Sequence of the second protein:
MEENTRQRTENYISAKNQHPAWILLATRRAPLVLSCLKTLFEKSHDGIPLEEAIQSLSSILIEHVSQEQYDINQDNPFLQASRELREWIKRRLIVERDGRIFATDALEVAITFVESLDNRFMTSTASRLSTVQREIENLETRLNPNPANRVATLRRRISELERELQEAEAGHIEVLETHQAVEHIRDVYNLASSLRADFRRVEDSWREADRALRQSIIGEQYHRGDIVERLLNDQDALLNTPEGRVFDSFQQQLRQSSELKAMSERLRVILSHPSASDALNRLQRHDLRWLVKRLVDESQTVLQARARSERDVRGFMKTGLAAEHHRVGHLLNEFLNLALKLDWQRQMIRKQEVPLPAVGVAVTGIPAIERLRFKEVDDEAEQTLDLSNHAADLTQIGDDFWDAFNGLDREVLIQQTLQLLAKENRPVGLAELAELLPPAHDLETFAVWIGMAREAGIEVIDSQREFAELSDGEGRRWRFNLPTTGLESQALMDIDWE

Interface contacts:
Residue R183 in the second protein is in contact with residue S249 in the first protein (closest heavy-atom distance 2.9 Å).
Residue R189 in the second protein interacts with residue E190 in the first protein (closest heavy-atom distance 2.6 Å).
Residue P200 in the second protein is in contact with residue I228 in the first protein (closest heavy-atom distance 2.8 Å).
Residue L250 in the second protein is in contact with residue S179 in the first protein (closest heavy-atom distance 3.0 Å).
Residue L220 in the second protein is in contact with residue L209 in the first protein (closest heavy-atom distance 3.0 Å).
Residue R321 in the second protein is in contact with residue E192 in the first protein (closest heavy-atom distance 2.6 Å).
Residue R63 in the second protein contacts residue T94 in the first protein (closest heavy-atom distance 2.3 Å).
Residue E190 in the second protein is in contact with residue E190 in the first protein (closest heavy-atom distance 2.3 Å).
Residue V206 in the second protein is in contact with residue L220 in the first protein (closest heavy-atom distance 3.0 Å).
Residue I213 in the second protein contacts residue I213 in the first protein (closest heavy-atom distance 3.1 Å).
Residue L209 in the second protein is in contact with residue L216 in the first protein (closest heavy-atom distance 2.9 Å).
Residue L220 in the second protein is in contact with residue R210 in the first protein (closest heavy-atom distance 3.0 Å).
Residue T64 in the second protein is in contact with residue S90 in the first protein (closest heavy-atom distance 3.1 Å).
Residue E97 in the second protein interacts with residue R63 in the first protein (closest heavy-atom distance 2.8 Å).
Residue T94 in the second protein contacts residue R63 in the first protein (closest heavy-atom distance 2.3 Å).
Residue T180 in the second protein interacts with residue V301 in the first protein (closest heavy-atom distance 3.1 Å).
Residue R61 in the second protein contacts residue E118 in the first protein (closest heavy-atom distance 2.7 Å).
Residue M177 in the second protein interacts with residue D253 in the first protein (closest heavy-atom distance 3.0 Å).
Residue R189 in the second protein contacts residue N193 in the first protein (closest heavy-atom distance 2.7 Å).
Residue T178 in the second protein is in contact with residue S249 in the first protein (closest heavy-atom distance 2.3 Å).
Residue L231 in the second protein interacts with residue R197 in the first protein (closest heavy-atom distance 3.0 Å).
Residue M318 in the second protein contacts residue Q188 in the first protein (closest heavy-atom distance 2.7 Å).
Residue L216 in the second protein is in contact with residue L209 in the first protein (closest heavy-atom distance 2.7 Å).
Residue L322 in the second protein interacts with residue I191 in the first protein (closest heavy-atom distance 3.0 Å).
Residue I191 in the second protein contacts residue L322 in the first protein (closest heavy-atom distance 3.0 Å).
Residue R175 in the second protein is in contact with residue D160 in the first protein (closest heavy-atom distance 3.0 Å).
Residue I325 in the second protein interacts with residue E195 in the first protein (closest heavy-atom distance 2.9 Å).
Residue E298 in the second protein interacts with residue M177 in the first protein (closest heavy-atom distance 2.8 Å).
Residue H74 in the second protein is in contact with residue L172 in the first protein (closest heavy-atom distance 2.8 Å).
Residue R197 in the second protein contacts residue L231 in the first protein (closest heavy-atom distance 2.9 Å).
Residue E192 in the second protein interacts with residue R321 in the first protein (closest heavy-atom distance 2.3 Å).
Residue T180 in the second protein contacts residue F305 in the first protein (closest heavy-atom distance 3.0 Å).
Residue Q188 in the second protein is in contact with residue M318 in the first protein (closest heavy-atom distance 2.7 Å).
Residue P202 in the second protein contacts residue I228 in the first protein (closest heavy-atom distance 3.1 Å).
Residue L216 in the second protein contacts residue I213 in the first protein (closest heavy-atom distance 3.1 Å).
Residue F305 in the second protein is in contact with residue T180 in the first protein (closest heavy-atom distance 3.0 Å).
Residue E224 in the second protein contacts residue V206 in the first protein (closest heavy-atom distance 2.8 Å).
Residue E195 in the second protein interacts with residue R321 in the first protein (closest heavy-atom distance 2.7 Å).
Residue I68 in the second protein interacts with residue Y125 in the first protein (closest heavy-atom distance 2.9 Å).
Residue K71 in the second protein is in contact with residue T82 in the first protein (closest heavy-atom distance 3.1 Å).
Residue T82 in the second protein contacts residue K71 in the first protein (closest heavy-atom distance 3.1 Å).
Residue I213 in the second protein contacts residue L216 in the first protein (closest heavy-atom distance 3.1 Å).
Residue R210 in the second protein contacts residue L220 in the first protein (closest heavy-atom distance 2.9 Å).
Residue S249 in the second protein contacts residue R183 in the first protein (closest heavy-atom distance 3.0 Å).
Residue L220 in the second protein interacts with residue V206 in the first protein (closest heavy-atom distance 3.0 Å).
Residue V301 in the second protein contacts residue T180 in the first protein (closest heavy-atom distance 3.1 Å).
Residue S179 in the second protein interacts with residue L250 in the first protein (closest heavy-atom distance 2.9 Å).
Residue E118 in the second protein is in contact with residue R61 in the first protein (closest heavy-atom distance 2.1 Å).
Residue A181 in the second protein is in contact with residue S304 in the first protein (closest heavy-atom distance 2.9 Å).
Residue R63 in the second protein is in contact with residue E97 in the first protein (closest heavy-atom distance 2.6 Å).
Residue L172 in the second protein is in contact with residue H74 in the first protein (closest heavy-atom distance 2.8 Å).
Residue Y125 in the second protein is in contact with residue I68 in the first protein (closest heavy-atom distance 2.9 Å).
Residue S304 in the second protein is in contact with residue A181 in the first protein (closest heavy-atom distance 2.9 Å).
Residue V206 in the second protein is in contact with residue E224 in the first protein (closest heavy-atom distance 2.8 Å).
Residue D253 in the second protein interacts with residue M177 in the first protein (closest heavy-atom distance 3.0 Å).
Residue I228 in the second protein contacts residue P200 in the first protein (closest heavy-atom distance 2.8 Å).
Residue R175 in the second protein is in contact with residue R256 in the first protein (closest heavy-atom distance 2.4 Å).
Residue N193 in the second protein contacts residue R189 in the first protein (closest heavy-atom distance 2.7 Å).
Residue R321 in the second protein interacts with residue E195 in the first protein (closest heavy-atom distance 2.5 Å).
Residue S249 in the second protein interacts with residue T178 in the first protein (closest heavy-atom distance 2.7 Å).

This data describes a binding interaction between two proteins.

Sequence of the first protein:
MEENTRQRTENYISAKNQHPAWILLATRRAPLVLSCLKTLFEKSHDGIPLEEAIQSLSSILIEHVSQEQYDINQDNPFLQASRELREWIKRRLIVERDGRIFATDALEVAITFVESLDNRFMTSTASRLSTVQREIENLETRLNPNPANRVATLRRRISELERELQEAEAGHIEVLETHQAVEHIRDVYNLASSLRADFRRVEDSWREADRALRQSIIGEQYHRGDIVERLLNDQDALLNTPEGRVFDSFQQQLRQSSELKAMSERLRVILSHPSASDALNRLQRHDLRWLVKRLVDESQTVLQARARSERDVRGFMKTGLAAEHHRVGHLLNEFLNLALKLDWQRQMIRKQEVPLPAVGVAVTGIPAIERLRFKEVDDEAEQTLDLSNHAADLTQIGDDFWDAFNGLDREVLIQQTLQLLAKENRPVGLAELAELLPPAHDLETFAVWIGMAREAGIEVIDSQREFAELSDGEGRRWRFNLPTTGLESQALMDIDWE